The following describes two proteins that form a bound complex.

Sequence of chain B:
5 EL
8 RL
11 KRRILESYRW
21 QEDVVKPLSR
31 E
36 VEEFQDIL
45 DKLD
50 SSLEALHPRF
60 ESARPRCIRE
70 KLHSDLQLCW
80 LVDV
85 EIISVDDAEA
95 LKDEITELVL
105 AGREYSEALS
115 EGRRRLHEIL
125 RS

Contacts between the two chains:
Residue K46 in chain A interacts with residue I86 in chain B (closest heavy-atom distance 3.3 Å).
Residue L55 in chain A is in contact with residue V83 in chain B (closest heavy-atom distance 4.1 Å).
Residue V83 in chain A is in contact with residue F59 in chain B (closest heavy-atom distance 3.3 Å).
Residue R58 in chain A contacts residue V83 in chain B (closest heavy-atom distance 2.7 Å).
Residue I123 in chain A is in contact with residue K46 in chain B (closest heavy-atom distance 3.1 Å).
Residue H121 in chain A interacts with residue E31 in chain B (closest heavy-atom distance 3.2 Å).
Residue S73 in chain A interacts with residue S73 in chain B (closest heavy-atom distance 3.7 Å).
Residue I42 in chain A contacts residue L124 in chain B (closest heavy-atom distance 3.7 Å).
Residue E31 in chain A contacts residue H121 in chain B (closest heavy-atom distance 2.7 Å).
Residue R117 in chain A is in contact with residue R30 in chain B (closest heavy-atom distance 3.2 Å).
Residue K70 in chain A interacts with residue Q76 in chain B (closest heavy-atom distance 3.0 Å).
Residue Q76 in chain A is in contact with residue R30 in chain B (closest heavy-atom distance 2.7 Å).
Residue V83 in chain A interacts with residue R58 in chain B (closest heavy-atom distance 2.4 Å).
Residue L80 in chain A interacts with residue E31 in chain B (closest heavy-atom distance 3.5 Å).
Residue A62 in chain A contacts residue V83 in chain B (closest heavy-atom distance 3.7 Å).
Residue I86 in chain A is in contact with residue K46 in chain B (closest heavy-atom distance 3.9 Å).
Residue R65 in chain A interacts with residue C78 in chain B (closest heavy-atom distance 3.8 Å).
Residue I34 in chain A contacts residue H121 in chain B (closest heavy-atom distance 3.1 Å).
Residue R125 in chain A interacts with residue E38 in chain B (closest heavy-atom distance 2.5 Å).
Residue W79 in chain A contacts residue R63 in chain B (closest heavy-atom distance 3.8 Å).
Residue C66 in chain A contacts residue C78 in chain B (closest heavy-atom distance 2.0 Å).
Residue V83 in chain A contacts residue C66 in chain B (closest heavy-atom distance 4.1 Å).
Residue E85 in chain A is in contact with residue R58 in chain B (closest heavy-atom distance 3.2 Å).
Residue E69 in chain A contacts residue H72 in chain B (closest heavy-atom distance 3.6 Å).
Residue Q76 in chain A contacts residue K70 in chain B (closest heavy-atom distance 3.7 Å).
Residue K46 in chain A interacts with residue I123 in chain B (closest heavy-atom distance 3.2 Å).
Residue L28 in chain A contacts residue W79 in chain B (closest heavy-atom distance 4.0 Å).
Residue C78 in chain A interacts with residue E69 in chain B (closest heavy-atom distance 3.5 Å).
Residue K46 in chain A interacts with residue S126 in chain B (closest heavy-atom distance 2.9 Å).
Residue L124 in chain A is in contact with residue I42 in chain B (closest heavy-atom distance 3.3 Å).
Residue K46 in chain A contacts residue L124 in chain B (closest heavy-atom distance 3.0 Å).
Residue R117 in chain A contacts residue E31 in chain B (closest heavy-atom distance 4.1 Å).
Residue S126 in chain A interacts with residue K46 in chain B (closest heavy-atom distance 3.8 Å).
Residue E69 in chain A is in contact with residue C78 in chain B (closest heavy-atom distance 3.6 Å).
Residue C66 in chain A contacts residue W79 in chain B (closest heavy-atom distance 3.4 Å).
Residue L32 in chain A is in contact with residue R117 in chain B (closest heavy-atom distance 3.1 Å).
Residue L80 in chain A interacts with residue L28 in chain B (closest heavy-atom distance 4.0 Å).
Residue W79 in chain A contacts residue C66 in chain B (closest heavy-atom distance 3.6 Å).
Residue L120 in chain A is in contact with residue E31 in chain B (closest heavy-atom distance 4.1 Å).
Residue E31 in chain A contacts residue Q76 in chain B (closest heavy-atom distance 3.3 Å).
Residue V83 in chain A contacts residue A62 in chain B (closest heavy-atom distance 4.1 Å).
Residue Q76 in chain A is in contact with residue E31 in chain B (closest heavy-atom distance 3.9 Å).
Residue D45 in chain A contacts residue S126 in chain B (closest heavy-atom distance 4.0 Å).
Residue C78 in chain A interacts with residue C66 in chain B (closest heavy-atom distance 2.0 Å).
Residue I86 in chain A contacts residue L47 in chain B (closest heavy-atom distance 3.6 Å).
Residue K70 in chain A contacts residue S73 in chain B (closest heavy-atom distance 3.3 Å).
Residue W79 in chain A is in contact with residue F59 in chain B (closest heavy-atom distance 3.5 Å).
Residue S73 in chain A is in contact with residue K70 in chain B (closest heavy-atom distance 3.5 Å).
Residue R30 in chain A is in contact with residue Q76 in chain B (closest heavy-atom distance 3.3 Å).
Residue R65 in chain A contacts residue V83 in chain B (closest heavy-atom distance 3.8 Å).
Residue F59 in chain A is in contact with residue W79 in chain B (closest heavy-atom distance 3.2 Å).
Residue D74 in chain A contacts residue D74 in chain B (closest heavy-atom distance 3.9 Å).
Residue E31 in chain A interacts with residue L80 in chain B (closest heavy-atom distance 3.5 Å).
Residue R63 in chain A interacts with residue W79 in chain B (closest heavy-atom distance 3.3 Å).
Residue R30 in chain A contacts residue R117 in chain B (closest heavy-atom distance 2.7 Å).
Residue E31 in chain A contacts residue R117 in chain B (closest heavy-atom distance 3.9 Å).
Residue S126 in chain A interacts with residue D45 in chain B (closest heavy-atom distance 3.9 Å).
Residue L43 in chain A interacts with residue I86 in chain B (closest heavy-atom distance 3.7 Å).
Residue L124 in chain A contacts residue K46 in chain B (closest heavy-atom distance 2.6 Å).
Residue I86 in chain A interacts with residue L43 in chain B (closest heavy-atom distance 3.4 Å).

Sequence of chain A:
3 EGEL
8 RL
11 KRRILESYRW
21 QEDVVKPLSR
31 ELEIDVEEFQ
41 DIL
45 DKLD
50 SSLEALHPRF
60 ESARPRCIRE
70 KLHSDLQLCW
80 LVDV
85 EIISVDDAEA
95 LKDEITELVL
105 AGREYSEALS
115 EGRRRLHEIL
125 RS